Sequence of protein 2:
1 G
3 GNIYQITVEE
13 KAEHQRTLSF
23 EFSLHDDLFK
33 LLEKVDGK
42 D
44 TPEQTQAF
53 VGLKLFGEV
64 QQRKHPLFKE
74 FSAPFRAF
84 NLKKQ

Sequence of protein 1:
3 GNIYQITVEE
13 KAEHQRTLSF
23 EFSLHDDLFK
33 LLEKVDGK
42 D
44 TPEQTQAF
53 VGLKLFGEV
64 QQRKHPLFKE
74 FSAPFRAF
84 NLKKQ

Residue-level contacts at the interface:
Residue Q64 in protein 2 contacts residue Q47 in protein 1 (closest heavy-atom distance 2.8 Å).
Residue T9 in protein 2 is in contact with residue I8 in protein 1 (closest heavy-atom distance 3.2 Å).
Residue F31 in protein 2 interacts with residue E12 in protein 1 (closest heavy-atom distance 3.6 Å).
Residue Q47 in protein 2 is in contact with residue Q64 in protein 1 (closest heavy-atom distance 2.9 Å).
Residue L57 in protein 2 interacts with residue A50 in protein 1 (closest heavy-atom distance 3.6 Å).
Residue V61 in protein 2 is in contact with residue Q47 in protein 1 (closest heavy-atom distance 3.5 Å).
Residue F31 in protein 2 contacts residue V10 in protein 1 (closest heavy-atom distance 3.6 Å).
Residue L20 in protein 2 is in contact with residue Q49 in protein 1 (closest heavy-atom distance 3.2 Å).
Residue F31 in protein 2 contacts residue R18 in protein 1 (closest heavy-atom distance 3.5 Å).
Residue Y6 in protein 2 contacts residue E11 in protein 1 (closest heavy-atom distance 3.1 Å).
Residue F74 in protein 2 is in contact with residue P77 in protein 1 (closest heavy-atom distance 3.6 Å).
Residue D42 in protein 2 contacts residue H68 in protein 1 (closest heavy-atom distance 2.9 Å).
Residue Q47 in protein 2 contacts residue Q65 in protein 1 (closest heavy-atom distance 2.6 Å).
Residue Q65 in protein 2 is in contact with residue D42 in protein 1 (closest heavy-atom distance 3.4 Å).
Residue Q7 in protein 2 contacts residue E11 in protein 1 (closest heavy-atom distance 2.9 Å).
Residue F81 in protein 2 interacts with residue L70 in protein 1 (closest heavy-atom distance 3.2 Å).
Residue Q49 in protein 2 contacts residue F22 in protein 1 (closest heavy-atom distance 3.7 Å).
Residue V10 in protein 2 contacts residue Q7 in protein 1 (closest heavy-atom distance 3.2 Å).
Residue L70 in protein 2 is in contact with residue Q88 in protein 1 (closest heavy-atom distance 3.4 Å).
Residue L85 in protein 2 is in contact with residue L70 in protein 1 (closest heavy-atom distance 3.6 Å).
Residue F74 in protein 2 contacts residue F74 in protein 1 (closest heavy-atom distance 3.4 Å).
Residue Y6 in protein 2 interacts with residue E12 in protein 1 (closest heavy-atom distance 3.7 Å).
Residue L20 in protein 2 interacts with residue L34 in protein 1 (closest heavy-atom distance 3.2 Å).
Residue Q88 in protein 2 is in contact with residue L70 in protein 1 (closest heavy-atom distance 3.4 Å).
Residue F24 in protein 2 contacts residue A50 in protein 1 (closest heavy-atom distance 3.7 Å).
Residue Q7 in protein 2 contacts residue V10 in protein 1 (closest heavy-atom distance 3.5 Å).
Residue Q7 in protein 2 contacts residue T9 in protein 1 (closest heavy-atom distance 3.6 Å).
Residue Q7 in protein 2 contacts residue K13 in protein 1 (closest heavy-atom distance 2.9 Å).
Residue K13 in protein 2 is in contact with residue I5 in protein 1 (closest heavy-atom distance 3.0 Å).
Residue E11 in protein 2 contacts residue Q7 in protein 1 (closest heavy-atom distance 2.8 Å).
Residue R18 in protein 2 contacts residue D29 in protein 1 (closest heavy-atom distance 3.4 Å).
Residue I8 in protein 2 is in contact with residue V10 in protein 1 (closest heavy-atom distance 3.7 Å).
Residue T9 in protein 2 interacts with residue Q7 in protein 1 (closest heavy-atom distance 3.6 Å).
Residue F22 in protein 2 contacts residue Q49 in protein 1 (closest heavy-atom distance 3.2 Å).
Residue F58 in protein 2 is in contact with residue F58 in protein 1 (closest heavy-atom distance 3.7 Å).
Residue F51 in protein 2 interacts with residue F58 in protein 1 (closest heavy-atom distance 3.4 Å).
Residue K13 in protein 2 contacts residue Q7 in protein 1 (closest heavy-atom distance 3.6 Å).
Residue R18 in protein 2 contacts residue F31 in protein 1 (closest heavy-atom distance 3.5 Å).
Residue T19 in protein 2 contacts residue F31 in protein 1 (closest heavy-atom distance 3.5 Å).
Residue L34 in protein 2 contacts residue L20 in protein 1 (closest heavy-atom distance 3.2 Å).
Residue T9 in protein 2 contacts residue T9 in protein 1 (closest heavy-atom distance 2.8 Å).
Residue Q47 in protein 2 is in contact with residue V61 in protein 1 (closest heavy-atom distance 3.6 Å).
Residue A50 in protein 2 contacts residue V61 in protein 1 (closest heavy-atom distance 3.7 Å).
Residue F74 in protein 2 contacts residue F81 in protein 1 (closest heavy-atom distance 3.5 Å).
Residue E23 in protein 2 interacts with residue K13 in protein 1 (closest heavy-atom distance 2.6 Å).
Residue L70 in protein 2 contacts residue F81 in protein 1 (closest heavy-atom distance 3.3 Å).
Residue L70 in protein 2 is in contact with residue L85 in protein 1 (closest heavy-atom distance 3.2 Å).
Residue E11 in protein 2 interacts with residue Y6 in protein 1 (closest heavy-atom distance 3.3 Å).
Residue F71 in protein 2 contacts residue F51 in protein 1 (closest heavy-atom distance 3.5 Å).
Residue F51 in protein 2 is in contact with residue V61 in protein 1 (closest heavy-atom distance 3.7 Å).
Residue I8 in protein 2 contacts residue T9 in protein 1 (closest heavy-atom distance 3.5 Å).
Residue P77 in protein 2 is in contact with residue P77 in protein 1 (closest heavy-atom distance 3.6 Å).
Residue I5 in protein 2 is in contact with residue K13 in protein 1 (closest heavy-atom distance 3.0 Å).
Residue E12 in protein 2 contacts residue Y6 in protein 1 (closest heavy-atom distance 3.6 Å).
Residue F81 in protein 2 is in contact with residue F74 in protein 1 (closest heavy-atom distance 3.5 Å).
Residue F51 in protein 2 is in contact with residue F71 in protein 1 (closest heavy-atom distance 3.5 Å).
Residue G54 in protein 2 interacts with residue G54 in protein 1 (closest heavy-atom distance 3.2 Å).
Residue Q65 in protein 2 contacts residue Q47 in protein 1 (closest heavy-atom distance 3.3 Å).
Residue F31 in protein 2 interacts with residue T19 in protein 1 (closest heavy-atom distance 3.6 Å).
Residue D29 in protein 2 interacts with residue R18 in protein 1 (closest heavy-atom distance 3.6 Å).

These two protein chains interact to form a complex.